Interface contacts:
Residue H9 in protein 1 interacts with residue Y77 in protein 2 (closest heavy-atom distance 3.7 Å).
Residue F18 in protein 1 is in contact with residue Y77 in protein 2 (closest heavy-atom distance 3.6 Å).
Residue R74 in protein 1 contacts residue D40 in protein 2 (closest heavy-atom distance 3.1 Å).
Residue M81 in protein 1 contacts residue F18 in protein 2 (closest heavy-atom distance 5.0 Å).
Residue H84 in protein 1 is in contact with residue Y77 in protein 2 (closest heavy-atom distance 3.8 Å).
Residue M81 in protein 1 contacts residue H9 in protein 2 (closest heavy-atom distance 3.4 Å).
Residue F18 in protein 1 contacts residue F73 in protein 2 (closest heavy-atom distance 3.7 Å).
Residue D72 in protein 1 interacts with residue D38 in protein 2 (closest heavy-atom distance 3.9 Å).
Residue E37 in protein 1 is in contact with residue D72 in protein 2 (closest heavy-atom distance 3.1 Å).
Residue F73 in protein 1 is in contact with residue A20 in protein 2 (closest heavy-atom distance 4.0 Å).
Residue L33 in protein 1 contacts residue N67 in protein 2 (closest heavy-atom distance 4.5 Å).
Residue Y39 in protein 1 interacts with residue Y75 in protein 2 (closest heavy-atom distance 4.0 Å).
Residue D72 in protein 1 interacts with residue E37 in protein 2 (closest heavy-atom distance 3.2 Å).
Residue R5 in protein 1 interacts with residue Y75 in protein 2 (closest heavy-atom distance 4.7 Å).
Residue F11 in protein 1 contacts residue E65 in protein 2 (closest heavy-atom distance 3.3 Å).
Residue D72 in protein 1 is in contact with residue D40 in protein 2 (closest heavy-atom distance 4.6 Å).
Residue F73 in protein 1 contacts residue F18 in protein 2 (closest heavy-atom distance 4.2 Å).
Residue F18 in protein 1 contacts residue M81 in protein 2 (closest heavy-atom distance 4.6 Å).
Residue D72 in protein 1 is in contact with residue I36 in protein 2 (closest heavy-atom distance 4.9 Å).
Residue M81 in protein 1 is in contact with residue M81 in protein 2 (closest heavy-atom distance 3.4 Å).
Residue D72 in protein 1 contacts residue Y39 in protein 2 (closest heavy-atom distance 3.3 Å).
Residue D38 in protein 1 interacts with residue D72 in protein 2 (closest heavy-atom distance 3.6 Å).
Residue D40 in protein 1 contacts residue D72 in protein 2 (closest heavy-atom distance 4.5 Å).
Residue Y75 in protein 1 contacts residue D40 in protein 2 (closest heavy-atom distance 3.8 Å).
Residue Y75 in protein 1 contacts residue R5 in protein 2 (closest heavy-atom distance 4.9 Å).
Residue Y13 in protein 1 is in contact with residue D80 in protein 2 (closest heavy-atom distance 3.4 Å).
Residue Y77 in protein 1 contacts residue H84 in protein 2 (closest heavy-atom distance 4.2 Å).
Residue Y77 in protein 1 is in contact with residue Y77 in protein 2 (closest heavy-atom distance 3.9 Å).
Residue Y75 in protein 1 is in contact with residue Y39 in protein 2 (closest heavy-atom distance 4.3 Å).
Residue G79 in protein 1 interacts with residue F11 in protein 2 (closest heavy-atom distance 3.7 Å).
Residue I36 in protein 1 contacts residue D72 in protein 2 (closest heavy-atom distance 4.6 Å).
Residue N67 in protein 1 contacts residue F18 in protein 2 (closest heavy-atom distance 3.6 Å).
Residue N16 in protein 1 is in contact with residue E110 in protein 2 (closest heavy-atom distance 3.0 Å).
Residue F18 in protein 1 interacts with residue N67 in protein 2 (closest heavy-atom distance 3.5 Å).
Residue A66 in protein 1 contacts residue F18 in protein 2 (closest heavy-atom distance 4.9 Å).
Residue N67 in protein 1 interacts with residue L33 in protein 2 (closest heavy-atom distance 4.2 Å).
Residue S10 in protein 1 contacts residue M81 in protein 2 (closest heavy-atom distance 4.3 Å).
Residue M81 in protein 1 is in contact with residue F11 in protein 2 (closest heavy-atom distance 3.9 Å).
Residue F73 in protein 1 is in contact with residue Y39 in protein 2 (closest heavy-atom distance 3.5 Å).
Residue Y13 in protein 1 interacts with residue G79 in protein 2 (closest heavy-atom distance 3.2 Å).
Residue E65 in protein 1 contacts residue F11 in protein 2 (closest heavy-atom distance 4.0 Å).
Residue F11 in protein 1 is in contact with residue G79 in protein 2 (closest heavy-atom distance 3.7 Å).
Residue L33 in protein 1 contacts residue F73 in protein 2 (closest heavy-atom distance 3.4 Å).
Residue F18 in protein 1 is in contact with residue A66 in protein 2 (closest heavy-atom distance 4.4 Å).
Residue Y77 in protein 1 contacts residue F11 in protein 2 (closest heavy-atom distance 3.5 Å).
Residue H9 in protein 1 contacts residue M81 in protein 2 (closest heavy-atom distance 3.2 Å).
Residue S69 in protein 1 is in contact with residue L33 in protein 2 (closest heavy-atom distance 5.0 Å).
Residue Y39 in protein 1 contacts residue D72 in protein 2 (closest heavy-atom distance 3.2 Å).
Residue M81 in protein 1 contacts residue S10 in protein 2 (closest heavy-atom distance 4.5 Å).
Residue N16 in protein 1 contacts residue E65 in protein 2 (closest heavy-atom distance 3.8 Å).
Residue D40 in protein 1 contacts residue Y75 in protein 2 (closest heavy-atom distance 3.2 Å).
Residue Y39 in protein 1 interacts with residue F73 in protein 2 (closest heavy-atom distance 3.4 Å).
Residue S78 in protein 1 contacts residue F11 in protein 2 (closest heavy-atom distance 3.0 Å).
Residue A20 in protein 1 interacts with residue F73 in protein 2 (closest heavy-atom distance 4.6 Å).
Residue D40 in protein 1 contacts residue R74 in protein 2 (closest heavy-atom distance 2.8 Å).
Residue Y77 in protein 1 is in contact with residue F18 in protein 2 (closest heavy-atom distance 3.8 Å).
Residue F73 in protein 1 interacts with residue L33 in protein 2 (closest heavy-atom distance 3.5 Å).
Residue Y77 in protein 1 is in contact with residue H9 in protein 2 (closest heavy-atom distance 3.4 Å).

Sequence of protein 2:
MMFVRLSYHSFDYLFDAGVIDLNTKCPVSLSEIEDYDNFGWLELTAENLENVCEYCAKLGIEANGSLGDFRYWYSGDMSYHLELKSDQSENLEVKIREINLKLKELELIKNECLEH

This data describes a binding interaction between two proteins.

Sequence of protein 1:
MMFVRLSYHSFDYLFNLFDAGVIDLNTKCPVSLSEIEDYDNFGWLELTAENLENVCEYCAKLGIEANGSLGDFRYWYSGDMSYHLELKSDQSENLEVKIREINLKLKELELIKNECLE